Sequence of chain B:
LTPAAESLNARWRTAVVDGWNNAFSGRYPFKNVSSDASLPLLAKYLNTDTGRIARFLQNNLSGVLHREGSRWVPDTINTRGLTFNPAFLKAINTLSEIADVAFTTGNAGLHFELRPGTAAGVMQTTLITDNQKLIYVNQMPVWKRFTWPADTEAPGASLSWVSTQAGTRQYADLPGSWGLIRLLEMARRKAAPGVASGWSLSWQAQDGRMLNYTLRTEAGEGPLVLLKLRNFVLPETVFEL

Contacts between the two chains:
Residue T151 in chain B contacts residue G112 in chain A (closest heavy-atom distance 3.8 Å).
Residue R148 in chain B contacts residue V99 in chain A (closest heavy-atom distance 3.5 Å).
Residue G227 in chain B interacts with residue I104 in chain A (closest heavy-atom distance 3.1 Å).
Residue Q172 in chain B interacts with residue W119 in chain A (closest heavy-atom distance 4.7 Å).
Residue T247 in chain B contacts residue Y109 in chain A (closest heavy-atom distance 2.6 Å).
Residue V228 in chain B interacts with residue Y105 in chain A (closest heavy-atom distance 5.0 Å).
Residue A229 in chain B contacts residue G103 in chain A (closest heavy-atom distance 2.9 Å).
Residue V228 in chain B interacts with residue G103 in chain A (closest heavy-atom distance 3.8 Å).
Residue Y246 in chain B is in contact with residue Y109 in chain A (closest heavy-atom distance 3.5 Å).
Residue G227 in chain B contacts residue G103 in chain A (closest heavy-atom distance 4.1 Å).
Residue P174 in chain B is in contact with residue M116 in chain A (closest heavy-atom distance 3.3 Å).
Residue R249 in chain B interacts with residue G103 in chain A (closest heavy-atom distance 4.7 Å).
Residue T247 in chain B interacts with residue Y114 in chain A (closest heavy-atom distance 3.8 Å).
Residue G150 in chain B interacts with residue Y114 in chain A (closest heavy-atom distance 4.5 Å).
Residue P174 in chain B contacts residue D117 in chain A (closest heavy-atom distance 4.2 Å).
Residue G150 in chain B interacts with residue P113 in chain A (closest heavy-atom distance 3.1 Å).
Residue P226 in chain B is in contact with residue Y105 in chain A (closest heavy-atom distance 4.8 Å).
Residue A225 in chain B is in contact with residue Y109 in chain A (closest heavy-atom distance 3.9 Å).
Residue R148 in chain B contacts residue G115 in chain A (closest heavy-atom distance 2.8 Å).
Residue N245 in chain B interacts with residue P113 in chain A (closest heavy-atom distance 4.0 Å).
Residue P149 in chain B is in contact with residue Y114 in chain A (closest heavy-atom distance 3.8 Å).
Residue W232 in chain B is in contact with residue Y109 in chain A (closest heavy-atom distance 4.7 Å).
Residue V228 in chain B contacts residue I104 in chain A (closest heavy-atom distance 4.3 Å).
Residue V228 in chain B contacts residue Y114 in chain A (closest heavy-atom distance 4.0 Å).
Residue G227 in chain B contacts residue Y105 in chain A (closest heavy-atom distance 2.9 Å).
Residue R249 in chain B contacts residue Q102 in chain A (closest heavy-atom distance 4.2 Å).
Residue P226 in chain B interacts with residue I110 in chain A (closest heavy-atom distance 4.5 Å).
Residue G227 in chain B interacts with residue I110 in chain A (closest heavy-atom distance 3.7 Å).
Residue P149 in chain B contacts residue P113 in chain A (closest heavy-atom distance 4.7 Å).
Residue G227 in chain B interacts with residue T107 in chain A (closest heavy-atom distance 3.6 Å).
Residue P226 in chain B contacts residue T107 in chain A (closest heavy-atom distance 2.7 Å).
Residue Q172 in chain B contacts residue M116 in chain A (closest heavy-atom distance 4.6 Å).
Residue A229 in chain B is in contact with residue I104 in chain A (closest heavy-atom distance 4.8 Å).
Residue T151 in chain B contacts residue G115 in chain A (closest heavy-atom distance 4.2 Å).
Residue P174 in chain B interacts with residue Y114 in chain A (closest heavy-atom distance 4.6 Å).
Residue L234 in chain B interacts with residue Y109 in chain A (closest heavy-atom distance 4.7 Å).
Residue P226 in chain B interacts with residue Y109 in chain A (closest heavy-atom distance 3.5 Å).
Residue R148 in chain B contacts residue D117 in chain A (closest heavy-atom distance 2.8 Å).
Residue T151 in chain B contacts residue P113 in chain A (closest heavy-atom distance 3.0 Å).
Residue W176 in chain B interacts with residue Y114 in chain A (closest heavy-atom distance 3.0 Å).
Residue R249 in chain B contacts residue Y114 in chain A (closest heavy-atom distance 4.5 Å).
Residue R148 in chain B is in contact with residue Y114 in chain A (closest heavy-atom distance 2.9 Å).
Residue R148 in chain B contacts residue M116 in chain A (closest heavy-atom distance 4.1 Å).
Residue P226 in chain B is in contact with residue D108 in chain A (closest heavy-atom distance 4.4 Å).
Residue V228 in chain B interacts with residue Y109 in chain A (closest heavy-atom distance 4.0 Å).
Residue V228 in chain B interacts with residue I110 in chain A (closest heavy-atom distance 3.7 Å).
Residue P174 in chain B is in contact with residue G115 in chain A (closest heavy-atom distance 4.0 Å).
Residue S233 in chain B contacts residue Y109 in chain A (closest heavy-atom distance 3.5 Å).

Sequence of chain A:
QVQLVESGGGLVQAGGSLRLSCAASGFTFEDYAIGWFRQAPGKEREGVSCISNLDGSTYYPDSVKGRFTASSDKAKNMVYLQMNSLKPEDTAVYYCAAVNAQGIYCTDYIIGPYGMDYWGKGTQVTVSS

This data describes a binding interaction between two proteins.